Sequence of protein 2:
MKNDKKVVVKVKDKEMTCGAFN

Interface contacts:
Residue E140 in protein 1 contacts residue K6 in protein 2 (closest heavy-atom distance 2.9 Å).
Residue E140 in protein 1 is in contact with residue V8 in protein 2 (closest heavy-atom distance 3.8 Å).
Residue A39 in protein 1 is in contact with residue K12 in protein 2 (closest heavy-atom distance 3.6 Å).
Residue V141 in protein 1 interacts with residue V11 in protein 2 (closest heavy-atom distance 4.0 Å).
Residue N130 in protein 1 interacts with residue K6 in protein 2 (closest heavy-atom distance 4.4 Å).
Residue T114 in protein 1 contacts residue M1 in protein 2 (closest heavy-atom distance 4.6 Å).
Residue L144 in protein 1 interacts with residue K6 in protein 2 (closest heavy-atom distance 3.3 Å).
Residue S38 in protein 1 is in contact with residue K12 in protein 2 (closest heavy-atom distance 3.7 Å).
Residue L27 in protein 1 interacts with residue N22 in protein 2 (closest heavy-atom distance 3.6 Å).
Residue L144 in protein 1 is in contact with residue N3 in protein 2 (closest heavy-atom distance 3.1 Å).
Residue D170 in protein 1 is in contact with residue K6 in protein 2 (closest heavy-atom distance 3.9 Å).
Residue A107 in protein 1 interacts with residue M16 in protein 2 (closest heavy-atom distance 4.2 Å).
Residue L27 in protein 1 contacts residue F21 in protein 2 (closest heavy-atom distance 3.9 Å).
Residue E145 in protein 1 contacts residue N3 in protein 2 (closest heavy-atom distance 2.5 Å).
Residue R139 in protein 1 interacts with residue D13 in protein 2 (closest heavy-atom distance 3.0 Å).
Residue S171 in protein 1 is in contact with residue K2 in protein 2 (closest heavy-atom distance 3.9 Å).
Residue S31 in protein 1 is in contact with residue F21 in protein 2 (closest heavy-atom distance 3.4 Å).
Residue S102 in protein 1 interacts with residue D13 in protein 2 (closest heavy-atom distance 2.5 Å).
Residue E172 in protein 1 contacts residue K2 in protein 2 (closest heavy-atom distance 2.2 Å).
Residue F142 in protein 1 interacts with residue V7 in protein 2 (closest heavy-atom distance 3.2 Å).
Residue V141 in protein 1 contacts residue V7 in protein 2 (closest heavy-atom distance 4.2 Å).
Residue L143 in protein 1 interacts with residue K5 in protein 2 (closest heavy-atom distance 4.3 Å).
Residue S34 in protein 1 interacts with residue F21 in protein 2 (closest heavy-atom distance 3.3 Å).
Residue V141 in protein 1 is in contact with residue V9 in protein 2 (closest heavy-atom distance 2.9 Å).
Residue Q30 in protein 1 is in contact with residue F21 in protein 2 (closest heavy-atom distance 3.6 Å).
Residue H98 in protein 1 contacts residue V11 in protein 2 (closest heavy-atom distance 3.7 Å).
Residue A39 in protein 1 is in contact with residue V11 in protein 2 (closest heavy-atom distance 4.0 Å).
Residue L35 in protein 1 is in contact with residue K12 in protein 2 (closest heavy-atom distance 4.7 Å).
Residue P174 in protein 1 is in contact with residue M1 in protein 2 (closest heavy-atom distance 4.4 Å).
Residue Q103 in protein 1 interacts with residue K14 in protein 2 (closest heavy-atom distance 4.1 Å).
Residue V141 in protein 1 interacts with residue V8 in protein 2 (closest heavy-atom distance 3.5 Å).
Residue E172 in protein 1 contacts residue M1 in protein 2 (closest heavy-atom distance 3.4 Å).
Residue Y173 in protein 1 contacts residue K2 in protein 2 (closest heavy-atom distance 3.2 Å).
Residue H98 in protein 1 interacts with residue V9 in protein 2 (closest heavy-atom distance 3.6 Å).
Residue F142 in protein 1 contacts residue K6 in protein 2 (closest heavy-atom distance 3.9 Å).
Residue Y173 in protein 1 contacts residue N3 in protein 2 (closest heavy-atom distance 3.0 Å).
Residue F142 in protein 1 contacts residue V8 in protein 2 (closest heavy-atom distance 4.3 Å).
Residue E145 in protein 1 interacts with residue K5 in protein 2 (closest heavy-atom distance 3.5 Å).
Residue S171 in protein 1 interacts with residue M1 in protein 2 (closest heavy-atom distance 3.6 Å).
Residue V126 in protein 1 is in contact with residue M1 in protein 2 (closest heavy-atom distance 4.7 Å).
Residue R139 in protein 1 contacts residue V11 in protein 2 (closest heavy-atom distance 2.7 Å).
Residue L144 in protein 1 interacts with residue K5 in protein 2 (closest heavy-atom distance 3.3 Å).
Residue Y106 in protein 1 interacts with residue M16 in protein 2 (closest heavy-atom distance 3.6 Å).
Residue S102 in protein 1 contacts residue V11 in protein 2 (closest heavy-atom distance 3.8 Å).
Residue Y106 in protein 1 is in contact with residue D13 in protein 2 (closest heavy-atom distance 2.9 Å).
Residue Q103 in protein 1 contacts residue D13 in protein 2 (closest heavy-atom distance 2.9 Å).
Residue T146 in protein 1 contacts residue N3 in protein 2 (closest heavy-atom distance 3.9 Å).
Residue L99 in protein 1 is in contact with residue V11 in protein 2 (closest heavy-atom distance 4.1 Å).
Residue Y173 in protein 1 interacts with residue M1 in protein 2 (closest heavy-atom distance 3.5 Å).
Residue L144 in protein 1 contacts residue M1 in protein 2 (closest heavy-atom distance 4.2 Å).
Residue Y106 in protein 1 interacts with residue K14 in protein 2 (closest heavy-atom distance 3.3 Å).
Residue V116 in protein 1 interacts with residue M1 in protein 2 (closest heavy-atom distance 3.5 Å).
Residue L143 in protein 1 interacts with residue K6 in protein 2 (closest heavy-atom distance 3.4 Å).
Residue D170 in protein 1 interacts with residue M1 in protein 2 (closest heavy-atom distance 2.8 Å).
Residue L167 in protein 1 is in contact with residue M1 in protein 2 (closest heavy-atom distance 4.6 Å).
Residue Y106 in protein 1 interacts with residue E15 in protein 2 (closest heavy-atom distance 3.5 Å).
Residue L144 in protein 1 interacts with residue D4 in protein 2 (closest heavy-atom distance 4.6 Å).
Residue L143 in protein 1 is in contact with residue V7 in protein 2 (closest heavy-atom distance 2.9 Å).
Residue L99 in protein 1 interacts with residue D13 in protein 2 (closest heavy-atom distance 3.8 Å).
Residue F142 in protein 1 contacts residue M1 in protein 2 (closest heavy-atom distance 4.1 Å).

Sequence of protein 1:
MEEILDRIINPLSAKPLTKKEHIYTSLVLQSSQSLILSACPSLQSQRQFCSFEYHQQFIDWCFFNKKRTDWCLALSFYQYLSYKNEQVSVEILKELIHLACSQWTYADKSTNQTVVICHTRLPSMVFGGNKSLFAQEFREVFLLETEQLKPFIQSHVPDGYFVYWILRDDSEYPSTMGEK

The following describes two proteins that form a bound complex.